Sequence of protein 1:
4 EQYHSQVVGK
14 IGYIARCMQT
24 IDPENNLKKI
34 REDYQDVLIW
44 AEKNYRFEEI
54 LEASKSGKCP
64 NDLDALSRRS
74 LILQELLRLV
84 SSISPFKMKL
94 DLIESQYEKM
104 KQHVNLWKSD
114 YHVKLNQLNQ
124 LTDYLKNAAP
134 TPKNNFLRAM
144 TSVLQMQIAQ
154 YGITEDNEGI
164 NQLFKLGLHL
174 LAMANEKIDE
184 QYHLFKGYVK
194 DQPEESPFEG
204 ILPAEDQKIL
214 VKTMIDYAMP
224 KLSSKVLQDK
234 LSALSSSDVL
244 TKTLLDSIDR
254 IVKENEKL

Residue-level contacts at the interface:
Residue Y114 in protein 2 interacts with residue M103 in protein 1 (closest heavy-atom distance 3.5 Å).
Residue Q153 in protein 2 contacts residue L95 in protein 1 (closest heavy-atom distance 3.3 Å).
Residue I151 in protein 2 contacts residue I86 in protein 1 (closest heavy-atom distance 3.6 Å).
Residue F89 in protein 2 interacts with residue I204 in protein 1 (closest heavy-atom distance 3.5 Å).
Residue K102 in protein 2 contacts residue T157 in protein 1 (closest heavy-atom distance 3.6 Å).
Residue T157 in protein 2 is in contact with residue Q99 in protein 1 (closest heavy-atom distance 2.8 Å).
Residue S112 in protein 2 contacts residue H106 in protein 1 (closest heavy-atom distance 3.6 Å).
Residue L95 in protein 2 is in contact with residue Q153 in protein 1 (closest heavy-atom distance 3.7 Å).
Residue A152 in protein 2 contacts residue M91 in protein 1 (closest heavy-atom distance 3.2 Å).
Residue H106 in protein 2 is in contact with residue S112 in protein 1 (closest heavy-atom distance 3.6 Å).
Residue K90 in protein 2 interacts with residue A152 in protein 1 (closest heavy-atom distance 3.3 Å).
Residue N122 in protein 2 is in contact with residue R81 in protein 1 (closest heavy-atom distance 3.3 Å).
Residue A152 in protein 2 is in contact with residue L95 in protein 1 (closest heavy-atom distance 3.5 Å).
Residue E78 in protein 2 interacts with residue L118 in protein 1 (closest heavy-atom distance 3.6 Å).
Residue L118 in protein 2 interacts with residue R81 in protein 1 (closest heavy-atom distance 3.4 Å).
Residue R81 in protein 2 is in contact with residue N122 in protein 1 (closest heavy-atom distance 3.5 Å).
Residue F89 in protein 2 interacts with residue S145 in protein 1 (closest heavy-atom distance 3.4 Å).
Residue S87 in protein 2 contacts residue Q148 in protein 1 (closest heavy-atom distance 3.5 Å).
Residue Q148 in protein 2 is in contact with residue S87 in protein 1 (closest heavy-atom distance 3.4 Å).
Residue M103 in protein 2 interacts with residue Y114 in protein 1 (closest heavy-atom distance 3.5 Å).
Residue L109 in protein 2 interacts with residue H106 in protein 1 (closest heavy-atom distance 3.1 Å).
Residue Q99 in protein 2 interacts with residue G155 in protein 1 (closest heavy-atom distance 3.2 Å).
Residue T125 in protein 2 is in contact with residue S85 in protein 1 (closest heavy-atom distance 3.6 Å).
Residue S145 in protein 2 is in contact with residue F89 in protein 1 (closest heavy-atom distance 3.4 Å).
Residue S85 in protein 2 is in contact with residue Q148 in protein 1 (closest heavy-atom distance 2.6 Å).
Residue F89 in protein 2 is in contact with residue M149 in protein 1 (closest heavy-atom distance 3.7 Å).
Residue N119 in protein 2 contacts residue R81 in protein 1 (closest heavy-atom distance 2.7 Å).
Residue I156 in protein 2 interacts with residue Q99 in protein 1 (closest heavy-atom distance 2.8 Å).
Residue M149 in protein 2 interacts with residue F89 in protein 1 (closest heavy-atom distance 3.4 Å).
Residue Y114 in protein 2 contacts residue E78 in protein 1 (closest heavy-atom distance 2.8 Å).
Residue E78 in protein 2 is in contact with residue H115 in protein 1 (closest heavy-atom distance 2.7 Å).
Residue Q148 in protein 2 contacts residue S85 in protein 1 (closest heavy-atom distance 2.6 Å).
Residue H106 in protein 2 is in contact with residue L109 in protein 1 (closest heavy-atom distance 2.9 Å).
Residue K102 in protein 2 is in contact with residue E158 in protein 1 (closest heavy-atom distance 3.2 Å).
Residue L118 in protein 2 interacts with residue E78 in protein 1 (closest heavy-atom distance 3.3 Å).
Residue R81 in protein 2 interacts with residue L118 in protein 1 (closest heavy-atom distance 3.4 Å).
Residue S85 in protein 2 contacts residue N122 in protein 1 (closest heavy-atom distance 2.8 Å).
Residue A152 in protein 2 interacts with residue K90 in protein 1 (closest heavy-atom distance 3.6 Å).
Residue E78 in protein 2 is in contact with residue W110 in protein 1 (closest heavy-atom distance 3.6 Å).
Residue S85 in protein 2 contacts residue L121 in protein 1 (closest heavy-atom distance 3.7 Å).
Residue Y114 in protein 2 interacts with residue H106 in protein 1 (closest heavy-atom distance 3.3 Å).
Residue F89 in protein 2 is in contact with residue Q148 in protein 1 (closest heavy-atom distance 3.6 Å).
Residue W110 in protein 2 interacts with residue W110 in protein 1 (closest heavy-atom distance 3.4 Å).
Residue I204 in protein 2 contacts residue F89 in protein 1 (closest heavy-atom distance 3.5 Å).
Residue H115 in protein 2 is in contact with residue E78 in protein 1 (closest heavy-atom distance 2.7 Å).
Residue M91 in protein 2 interacts with residue I151 in protein 1 (closest heavy-atom distance 3.6 Å).
Residue T157 in protein 2 contacts residue K102 in protein 1 (closest heavy-atom distance 3.6 Å).
Residue Q99 in protein 2 contacts residue I156 in protein 1 (closest heavy-atom distance 2.6 Å).
Residue G155 in protein 2 contacts residue Q99 in protein 1 (closest heavy-atom distance 3.4 Å).
Residue L95 in protein 2 is in contact with residue A152 in protein 1 (closest heavy-atom distance 3.4 Å).
Residue H106 in protein 2 interacts with residue Y114 in protein 1 (closest heavy-atom distance 3.4 Å).
Residue E78 in protein 2 contacts residue Y114 in protein 1 (closest heavy-atom distance 3.0 Å).
Residue N122 in protein 2 interacts with residue S85 in protein 1 (closest heavy-atom distance 2.9 Å).
Residue L95 in protein 2 interacts with residue G155 in protein 1 (closest heavy-atom distance 3.7 Å).
Residue R81 in protein 2 is in contact with residue N119 in protein 1 (closest heavy-atom distance 2.5 Å).
Residue H106 in protein 2 is in contact with residue W110 in protein 1 (closest heavy-atom distance 2.9 Å).
Residue Q99 in protein 2 is in contact with residue T157 in protein 1 (closest heavy-atom distance 2.4 Å).
Residue L82 in protein 2 interacts with residue L118 in protein 1 (closest heavy-atom distance 3.7 Å).
Residue V107 in protein 2 is in contact with residue Y114 in protein 1 (closest heavy-atom distance 3.7 Å).
Residue W110 in protein 2 interacts with residue H106 in protein 1 (closest heavy-atom distance 2.9 Å).

This data describes a binding interaction between two proteins.

Sequence of protein 2:
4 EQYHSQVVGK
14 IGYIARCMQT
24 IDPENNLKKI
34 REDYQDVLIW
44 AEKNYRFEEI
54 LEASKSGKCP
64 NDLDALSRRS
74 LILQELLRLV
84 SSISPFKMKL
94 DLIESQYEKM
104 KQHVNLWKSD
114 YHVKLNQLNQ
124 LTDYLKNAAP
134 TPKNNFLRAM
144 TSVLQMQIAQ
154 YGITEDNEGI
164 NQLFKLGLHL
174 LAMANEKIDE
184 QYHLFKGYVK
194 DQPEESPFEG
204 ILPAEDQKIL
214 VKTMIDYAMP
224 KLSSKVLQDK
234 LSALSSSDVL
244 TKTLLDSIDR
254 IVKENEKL